These two protein chains interact to form a complex.

Sequence of the second protein:
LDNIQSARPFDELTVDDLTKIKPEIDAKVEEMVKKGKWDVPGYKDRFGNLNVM

Interface contacts:
Residue W158 in the second protein is in contact with residue L36 in the first protein (closest heavy-atom distance 3.6 Å).
Residue F167 in the second protein interacts with residue R42 in the first protein (closest heavy-atom distance 4.0 Å).
Residue P161 in the second protein interacts with residue L43 in the first protein (closest heavy-atom distance 3.3 Å).
Residue M152 in the second protein is in contact with residue L36 in the first protein (closest heavy-atom distance 4.1 Å).
Residue I145 in the second protein interacts with residue V40 in the first protein (closest heavy-atom distance 4.3 Å).
Residue E144 in the second protein interacts with residue F44 in the first protein (closest heavy-atom distance 4.2 Å).
Residue K157 in the second protein contacts residue L36 in the first protein (closest heavy-atom distance 4.4 Å).
Residue R166 in the second protein interacts with residue L43 in the first protein (closest heavy-atom distance 4.9 Å).
Residue V149 in the second protein contacts residue V40 in the first protein (closest heavy-atom distance 3.8 Å).
Residue V160 in the second protein interacts with residue V40 in the first protein (closest heavy-atom distance 4.8 Å).
Residue V149 in the second protein interacts with residue L36 in the first protein (closest heavy-atom distance 3.8 Å).
Residue V160 in the second protein is in contact with residue Y39 in the first protein (closest heavy-atom distance 3.7 Å).
Residue T139 in the second protein interacts with residue R37 in the first protein (closest heavy-atom distance 2.6 Å).
Residue L138 in the second protein is in contact with residue S41 in the first protein (closest heavy-atom distance 3.7 Å).
Residue M152 in the second protein interacts with residue V40 in the first protein (closest heavy-atom distance 4.4 Å).
Residue D136 in the second protein contacts residue R37 in the first protein (closest heavy-atom distance 3.4 Å).
Residue V160 in the second protein is in contact with residue L43 in the first protein (closest heavy-atom distance 3.7 Å).
Residue L133 in the second protein is in contact with residue I45 in the first protein (closest heavy-atom distance 4.5 Å).
Residue R166 in the second protein is in contact with residue K47 in the first protein (closest heavy-atom distance 3.2 Å).
Residue Y163 in the second protein contacts residue R42 in the first protein (closest heavy-atom distance 3.1 Å).
Residue V149 in the second protein is in contact with residue P33 in the first protein (closest heavy-atom distance 4.7 Å).
Residue V135 in the second protein contacts residue S41 in the first protein (closest heavy-atom distance 4.3 Å).
Residue V160 in the second protein contacts residue L36 in the first protein (closest heavy-atom distance 4.5 Å).
Residue I145 in the second protein contacts residue F44 in the first protein (closest heavy-atom distance 3.6 Å).
Residue R166 in the second protein contacts residue S46 in the first protein (closest heavy-atom distance 2.4 Å).
Residue K148 in the second protein contacts residue V40 in the first protein (closest heavy-atom distance 4.3 Å).
Residue K142 in the second protein contacts residue F44 in the first protein (closest heavy-atom distance 4.2 Å).
Residue L138 in the second protein is in contact with residue I45 in the first protein (closest heavy-atom distance 3.8 Å).
Residue G162 in the second protein is in contact with residue L43 in the first protein (closest heavy-atom distance 3.5 Å).
Residue Y163 in the second protein contacts residue L43 in the first protein (closest heavy-atom distance 3.6 Å).
Residue F167 in the second protein interacts with residue S46 in the first protein (closest heavy-atom distance 4.9 Å).
Residue F130 in the second protein interacts with residue I45 in the first protein (closest heavy-atom distance 4.1 Å).
Residue V135 in the second protein is in contact with residue L38 in the first protein (closest heavy-atom distance 3.7 Å).
Residue W158 in the second protein contacts residue S28 in the first protein (closest heavy-atom distance 4.2 Å).
Residue V149 in the second protein interacts with residue R37 in the first protein (closest heavy-atom distance 4.1 Å).
Residue Y163 in the second protein contacts residue Y39 in the first protein (closest heavy-atom distance 3.4 Å).
Residue V153 in the second protein contacts residue L36 in the first protein (closest heavy-atom distance 4.8 Å).
Residue V135 in the second protein contacts residue R37 in the first protein (closest heavy-atom distance 3.5 Å).
Residue W158 in the second protein contacts residue L32 in the first protein (closest heavy-atom distance 3.6 Å).
Residue V153 in the second protein interacts with residue P33 in the first protein (closest heavy-atom distance 4.5 Å).
Residue W158 in the second protein is in contact with residue P33 in the first protein (closest heavy-atom distance 4.1 Å).

Sequence of the first protein:
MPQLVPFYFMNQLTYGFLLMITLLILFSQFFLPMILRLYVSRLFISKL